Sequence of the second protein:
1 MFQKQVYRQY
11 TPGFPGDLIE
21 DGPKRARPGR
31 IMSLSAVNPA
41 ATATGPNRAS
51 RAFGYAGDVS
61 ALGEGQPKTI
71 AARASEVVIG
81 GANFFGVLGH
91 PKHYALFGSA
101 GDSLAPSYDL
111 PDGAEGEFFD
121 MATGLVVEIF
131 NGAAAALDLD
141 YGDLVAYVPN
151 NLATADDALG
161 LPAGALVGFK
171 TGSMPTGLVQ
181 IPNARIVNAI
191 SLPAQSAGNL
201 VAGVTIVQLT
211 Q

The following describes two proteins that form a bound complex.

Sequence of the first protein:
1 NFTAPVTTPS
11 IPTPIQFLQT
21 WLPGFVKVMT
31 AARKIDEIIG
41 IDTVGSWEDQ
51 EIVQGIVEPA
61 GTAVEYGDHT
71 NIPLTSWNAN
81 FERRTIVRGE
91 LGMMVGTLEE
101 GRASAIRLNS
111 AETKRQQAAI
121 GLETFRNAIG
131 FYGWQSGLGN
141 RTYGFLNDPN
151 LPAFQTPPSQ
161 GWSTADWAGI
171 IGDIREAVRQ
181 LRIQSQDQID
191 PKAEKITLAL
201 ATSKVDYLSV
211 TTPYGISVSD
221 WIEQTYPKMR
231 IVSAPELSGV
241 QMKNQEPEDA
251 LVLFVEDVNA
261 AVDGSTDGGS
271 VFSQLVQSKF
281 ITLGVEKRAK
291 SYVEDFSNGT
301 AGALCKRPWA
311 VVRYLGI

Contacts between the two chains:
Residue I15 in the first protein contacts residue L96 in the second protein (closest heavy-atom distance 4.5 Å).
Residue V6 in the first protein interacts with residue Q5 in the second protein (closest heavy-atom distance 4.0 Å).
Residue S10 in the first protein is in contact with residue L96 in the second protein (closest heavy-atom distance 3.3 Å).
Residue F2 in the first protein contacts residue I206 in the second protein (closest heavy-atom distance 4.4 Å).
Residue V6 in the first protein is in contact with residue Y7 in the second protein (closest heavy-atom distance 3.6 Å).
Residue L18 in the first protein interacts with residue A95 in the second protein (closest heavy-atom distance 4.5 Å).
Residue P9 in the first protein interacts with residue Y108 in the second protein (closest heavy-atom distance 4.0 Å).
Residue F2 in the first protein interacts with residue P12 in the second protein (closest heavy-atom distance 3.4 Å).
Residue T8 in the first protein contacts residue P106 in the second protein (closest heavy-atom distance 4.2 Å).
Residue P9 in the first protein interacts with residue P106 in the second protein (closest heavy-atom distance 4.5 Å).
Residue I11 in the first protein is in contact with residue L96 in the second protein (closest heavy-atom distance 3.5 Å).
Residue F2 in the first protein is in contact with residue N188 in the second protein (closest heavy-atom distance 4.4 Å).
Residue F2 in the first protein interacts with residue V204 in the second protein (closest heavy-atom distance 3.6 Å).
Residue I11 in the first protein is in contact with residue S107 in the second protein (closest heavy-atom distance 3.2 Å).
Residue Q16 in the first protein interacts with residue L104 in the second protein (closest heavy-atom distance 3.9 Å).
Residue P12 in the first protein contacts residue L96 in the second protein (closest heavy-atom distance 5.0 Å).
Residue N1 in the first protein is in contact with residue I190 in the second protein (closest heavy-atom distance 4.7 Å).
Residue P14 in the first protein is in contact with residue F97 in the second protein (closest heavy-atom distance 5.0 Å).
Residue T3 in the first protein interacts with residue T11 in the second protein (closest heavy-atom distance 4.2 Å).
Residue T7 in the first protein is in contact with residue F14 in the second protein (closest heavy-atom distance 4.8 Å).
Residue I11 in the first protein interacts with residue A95 in the second protein (closest heavy-atom distance 3.5 Å).
Residue T13 in the first protein interacts with residue Y94 in the second protein (closest heavy-atom distance 4.4 Å).
Residue F2 in the first protein interacts with residue T11 in the second protein (closest heavy-atom distance 3.5 Å).
Residue I15 in the first protein interacts with residue A95 in the second protein (closest heavy-atom distance 3.8 Å).
Residue S10 in the first protein contacts residue P106 in the second protein (closest heavy-atom distance 3.4 Å).
Residue T7 in the first protein interacts with residue M1 in the second protein (closest heavy-atom distance 4.8 Å).
Residue P5 in the first protein contacts residue T11 in the second protein (closest heavy-atom distance 4.8 Å).
Residue P5 in the first protein interacts with residue F14 in the second protein (closest heavy-atom distance 4.0 Å).
Residue A4 in the first protein is in contact with residue Y7 in the second protein (closest heavy-atom distance 3.8 Å).
Residue P9 in the first protein contacts residue F14 in the second protein (closest heavy-atom distance 4.7 Å).
Residue I15 in the first protein interacts with residue F97 in the second protein (closest heavy-atom distance 3.5 Å).
Residue I11 in the first protein contacts residue D109 in the second protein (closest heavy-atom distance 4.2 Å).
Residue T13 in the first protein is in contact with residue L96 in the second protein (closest heavy-atom distance 2.7 Å).
Residue S10 in the first protein is in contact with residue Y108 in the second protein (closest heavy-atom distance 3.9 Å).
Residue F2 in the first protein is in contact with residue V126 in the second protein (closest heavy-atom distance 3.9 Å).
Residue S10 in the first protein contacts residue A105 in the second protein (closest heavy-atom distance 4.5 Å).
Residue T13 in the first protein contacts residue A95 in the second protein (closest heavy-atom distance 3.6 Å).
Residue P9 in the first protein is in contact with residue S107 in the second protein (closest heavy-atom distance 4.3 Å).
Residue P14 in the first protein is in contact with residue L96 in the second protein (closest heavy-atom distance 3.7 Å).
Residue P12 in the first protein is in contact with residue P91 in the second protein (closest heavy-atom distance 4.0 Å).
Residue N1 in the first protein interacts with residue A189 in the second protein (closest heavy-atom distance 3.1 Å).
Residue T13 in the first protein interacts with residue F97 in the second protein (closest heavy-atom distance 4.9 Å).
Residue S10 in the first protein contacts residue S107 in the second protein (closest heavy-atom distance 3.2 Å).
Residue I11 in the first protein is in contact with residue Y108 in the second protein (closest heavy-atom distance 4.5 Å).
Residue T3 in the first protein contacts residue P12 in the second protein (closest heavy-atom distance 4.9 Å).
Residue I11 in the first protein interacts with residue Y94 in the second protein (closest heavy-atom distance 3.3 Å).
Residue T3 in the first protein interacts with residue Y7 in the second protein (closest heavy-atom distance 4.9 Å).
Residue T3 in the first protein contacts residue Y10 in the second protein (closest heavy-atom distance 4.7 Å).
Residue T3 in the first protein contacts residue Q9 in the second protein (closest heavy-atom distance 2.8 Å).
Residue P12 in the first protein is in contact with residue K92 in the second protein (closest heavy-atom distance 4.2 Å).
Residue F2 in the first protein contacts residue T205 in the second protein (closest heavy-atom distance 3.0 Å).
Residue F2 in the first protein is in contact with residue G13 in the second protein (closest heavy-atom distance 3.4 Å).
Residue I11 in the first protein interacts with residue L110 in the second protein (closest heavy-atom distance 4.4 Å).
Residue I11 in the first protein interacts with residue P91 in the second protein (closest heavy-atom distance 4.1 Å).
Residue N1 in the first protein contacts residue N188 in the second protein (closest heavy-atom distance 4.7 Å).
Residue V6 in the first protein is in contact with residue Q3 in the second protein (closest heavy-atom distance 3.9 Å).
Residue T3 in the first protein is in contact with residue V204 in the second protein (closest heavy-atom distance 4.7 Å).
Residue V6 in the first protein interacts with residue F2 in the second protein (closest heavy-atom distance 3.7 Å).
Residue P14 in the first protein interacts with residue L104 in the second protein (closest heavy-atom distance 4.2 Å).
Residue F2 in the first protein interacts with residue V207 in the second protein (closest heavy-atom distance 4.1 Å).